Residue-level contacts at the interface:
Residue L13 in protein 1 is in contact with residue V18 in protein 2 (closest heavy-atom distance 3.7 Å).
Residue Q14 in protein 1 contacts residue V18 in protein 2 (closest heavy-atom distance 3.6 Å).
Residue L9 in protein 1 is in contact with residue V22 in protein 2 (closest heavy-atom distance 3.6 Å).
Residue L21 in protein 1 contacts residue S14 in protein 2 (closest heavy-atom distance 4.2 Å).
Residue I5 in protein 1 is in contact with residue V22 in protein 2 (closest heavy-atom distance 3.9 Å).
Residue R22 in protein 1 contacts residue D7 in protein 2 (closest heavy-atom distance 2.7 Å).
Residue Q14 in protein 1 contacts residue V11 in protein 2 (closest heavy-atom distance 4.7 Å).
Residue I5 in protein 1 interacts with residue V26 in protein 2 (closest heavy-atom distance 3.7 Å).
Residue Q14 in protein 1 interacts with residue E19 in protein 2 (closest heavy-atom distance 4.0 Å).
Residue L13 in protein 1 contacts residue V22 in protein 2 (closest heavy-atom distance 4.5 Å).
Residue S1 in protein 1 is in contact with residue L30 in protein 2 (closest heavy-atom distance 3.1 Å).
Residue T17 in protein 1 is in contact with residue S14 in protein 2 (closest heavy-atom distance 3.4 Å).
Residue L21 in protein 1 is in contact with residue L10 in protein 2 (closest heavy-atom distance 3.6 Å).
Residue R22 in protein 1 is in contact with residue L10 in protein 2 (closest heavy-atom distance 3.8 Å).
Residue I3 in protein 1 interacts with residue L30 in protein 2 (closest heavy-atom distance 3.6 Å).
Residue L21 in protein 1 interacts with residue L17 in protein 2 (closest heavy-atom distance 4.8 Å).
Residue L21 in protein 1 interacts with residue L13 in protein 2 (closest heavy-atom distance 3.9 Å).
Residue Q14 in protein 1 is in contact with residue S14 in protein 2 (closest heavy-atom distance 4.2 Å).
Residue V18 in protein 1 is in contact with residue S14 in protein 2 (closest heavy-atom distance 3.1 Å).
Residue T17 in protein 1 interacts with residue L17 in protein 2 (closest heavy-atom distance 4.3 Å).
Residue T10 in protein 1 contacts residue V18 in protein 2 (closest heavy-atom distance 3.4 Å).
Residue T10 in protein 1 interacts with residue V22 in protein 2 (closest heavy-atom distance 4.0 Å).
Residue T17 in protein 1 contacts residue V18 in protein 2 (closest heavy-atom distance 3.2 Å).
Residue V18 in protein 1 contacts residue V11 in protein 2 (closest heavy-atom distance 4.2 Å).
Residue I3 in protein 1 is in contact with residue V26 in protein 2 (closest heavy-atom distance 4.0 Å).
Residue V18 in protein 1 is in contact with residue L10 in protein 2 (closest heavy-atom distance 3.4 Å).
Residue S1 in protein 1 contacts residue Q34 in protein 2 (closest heavy-atom distance 4.0 Å).
Residue Q14 in protein 1 interacts with residue K15 in protein 2 (closest heavy-atom distance 3.3 Å).
Residue H2 in protein 1 interacts with residue L30 in protein 2 (closest heavy-atom distance 4.1 Å).
Residue I3 in protein 1 contacts residue Y29 in protein 2 (closest heavy-atom distance 3.5 Å).
Residue R22 in protein 1 is in contact with residue V11 in protein 2 (closest heavy-atom distance 4.1 Å).

This data describes a binding interaction between two proteins.

Sequence of protein 1:
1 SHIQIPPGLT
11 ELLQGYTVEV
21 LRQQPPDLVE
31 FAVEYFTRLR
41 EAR

Sequence of protein 2:
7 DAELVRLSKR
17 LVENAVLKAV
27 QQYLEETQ